Contacts between the two chains:
Residue G28 in protein 2 interacts with residue P5 in protein 1 (closest heavy-atom distance 3.8 Å).
Residue K205 in protein 2 interacts with residue V16 in protein 1 (closest heavy-atom distance 3.1 Å).
Residue Q231 in protein 2 interacts with residue D9 in protein 1 (closest heavy-atom distance 4.4 Å).
Residue R197 in protein 2 is in contact with residue D9 in protein 1 (closest heavy-atom distance 4.9 Å).
Residue L194 in protein 2 is in contact with residue M13 in protein 1 (closest heavy-atom distance 3.7 Å).
Residue L204 in protein 2 interacts with residue P15 in protein 1 (closest heavy-atom distance 3.5 Å).
Residue S29 in protein 2 is in contact with residue T7 in protein 1 (closest heavy-atom distance 4.6 Å).
Residue L194 in protein 2 contacts residue F10 in protein 1 (closest heavy-atom distance 3.3 Å).
Residue S203 in protein 2 interacts with residue P15 in protein 1 (closest heavy-atom distance 4.9 Å).
Residue G207 in protein 2 interacts with residue P15 in protein 1 (closest heavy-atom distance 3.6 Å).
Residue G190 in protein 2 interacts with residue S14 in protein 1 (closest heavy-atom distance 4.2 Å).
Residue L193 in protein 2 interacts with residue M13 in protein 1 (closest heavy-atom distance 4.9 Å).
Residue V196 in protein 2 contacts residue M13 in protein 1 (closest heavy-atom distance 3.7 Å).
Residue S203 in protein 2 is in contact with residue M13 in protein 1 (closest heavy-atom distance 4.9 Å).
Residue K108 in protein 2 contacts residue A6 in protein 1 (closest heavy-atom distance 4.7 Å).
Residue V196 in protein 2 is in contact with residue D9 in protein 1 (closest heavy-atom distance 4.0 Å).
Residue E239 in protein 2 contacts residue M11 in protein 1 (closest heavy-atom distance 4.2 Å).
Residue D155 in protein 2 interacts with residue F10 in protein 1 (closest heavy-atom distance 3.8 Å).
Residue K205 in protein 2 contacts residue P15 in protein 1 (closest heavy-atom distance 3.0 Å).
Residue L204 in protein 2 contacts residue V16 in protein 1 (closest heavy-atom distance 3.3 Å).
Residue P195 in protein 2 interacts with residue D9 in protein 1 (closest heavy-atom distance 3.3 Å).
Residue G192 in protein 2 is in contact with residue M13 in protein 1 (closest heavy-atom distance 2.9 Å).
Residue L193 in protein 2 is in contact with residue N12 in protein 1 (closest heavy-atom distance 3.5 Å).
Residue K191 in protein 2 interacts with residue M13 in protein 1 (closest heavy-atom distance 3.0 Å).
Residue L242 in protein 2 interacts with residue M11 in protein 1 (closest heavy-atom distance 4.1 Å).
Residue N238 in protein 2 interacts with residue G8 in protein 1 (closest heavy-atom distance 4.8 Å).
Residue G190 in protein 2 interacts with residue M13 in protein 1 (closest heavy-atom distance 3.9 Å).
Residue M176 in protein 2 interacts with residue F10 in protein 1 (closest heavy-atom distance 3.2 Å).
Residue P195 in protein 2 contacts residue F10 in protein 1 (closest heavy-atom distance 4.1 Å).
Residue Q27 in protein 2 is in contact with residue L4 in protein 1 (closest heavy-atom distance 4.4 Å).
Residue V196 in protein 2 interacts with residue M11 in protein 1 (closest heavy-atom distance 3.9 Å).
Residue L194 in protein 2 is in contact with residue N12 in protein 1 (closest heavy-atom distance 4.9 Å).
Residue L194 in protein 2 interacts with residue M11 in protein 1 (closest heavy-atom distance 3.0 Å).
Residue G190 in protein 2 contacts residue P15 in protein 1 (closest heavy-atom distance 4.5 Å).
Residue L194 in protein 2 contacts residue D9 in protein 1 (closest heavy-atom distance 3.7 Å).
Residue M246 in protein 2 contacts residue V16 in protein 1 (closest heavy-atom distance 3.4 Å).
Residue R159 in protein 2 contacts residue F10 in protein 1 (closest heavy-atom distance 3.9 Å).
Residue L193 in protein 2 is in contact with residue F10 in protein 1 (closest heavy-atom distance 3.9 Å).
Residue G192 in protein 2 contacts residue N12 in protein 1 (closest heavy-atom distance 3.4 Å).
Residue W198 in protein 2 is in contact with residue D9 in protein 1 (closest heavy-atom distance 3.6 Å).
Residue Q27 in protein 2 interacts with residue P5 in protein 1 (closest heavy-atom distance 2.9 Å).
Residue L193 in protein 2 interacts with residue M11 in protein 1 (closest heavy-atom distance 3.6 Å).
Residue G189 in protein 2 contacts residue S14 in protein 1 (closest heavy-atom distance 4.3 Å).
Residue L242 in protein 2 is in contact with residue V16 in protein 1 (closest heavy-atom distance 4.3 Å).
Residue L204 in protein 2 interacts with residue M13 in protein 1 (closest heavy-atom distance 4.1 Å).
Residue S29 in protein 2 interacts with residue P5 in protein 1 (closest heavy-atom distance 4.1 Å).
Residue L204 in protein 2 interacts with residue S14 in protein 1 (closest heavy-atom distance 4.8 Å).
Residue R159 in protein 2 interacts with residue D9 in protein 1 (closest heavy-atom distance 3.1 Å).
Residue K191 in protein 2 contacts residue S14 in protein 1 (closest heavy-atom distance 4.2 Å).
Residue K191 in protein 2 contacts residue N12 in protein 1 (closest heavy-atom distance 3.5 Å).
Residue K108 in protein 2 contacts residue D9 in protein 1 (closest heavy-atom distance 3.5 Å).
Residue G192 in protein 2 interacts with residue M11 in protein 1 (closest heavy-atom distance 3.2 Å).
Residue N238 in protein 2 contacts residue F10 in protein 1 (closest heavy-atom distance 4.7 Å).
Residue K188 in protein 2 interacts with residue P15 in protein 1 (closest heavy-atom distance 3.6 Å).
Residue G189 in protein 2 contacts residue P15 in protein 1 (closest heavy-atom distance 3.8 Å).
Residue N238 in protein 2 contacts residue M11 in protein 1 (closest heavy-atom distance 3.6 Å).
Residue D206 in protein 2 is in contact with residue P15 in protein 1 (closest heavy-atom distance 3.7 Å).
Residue R159 in protein 2 is in contact with residue A6 in protein 1 (closest heavy-atom distance 4.4 Å).
Residue L242 in protein 2 interacts with residue M13 in protein 1 (closest heavy-atom distance 4.1 Å).

Sequence of protein 2:
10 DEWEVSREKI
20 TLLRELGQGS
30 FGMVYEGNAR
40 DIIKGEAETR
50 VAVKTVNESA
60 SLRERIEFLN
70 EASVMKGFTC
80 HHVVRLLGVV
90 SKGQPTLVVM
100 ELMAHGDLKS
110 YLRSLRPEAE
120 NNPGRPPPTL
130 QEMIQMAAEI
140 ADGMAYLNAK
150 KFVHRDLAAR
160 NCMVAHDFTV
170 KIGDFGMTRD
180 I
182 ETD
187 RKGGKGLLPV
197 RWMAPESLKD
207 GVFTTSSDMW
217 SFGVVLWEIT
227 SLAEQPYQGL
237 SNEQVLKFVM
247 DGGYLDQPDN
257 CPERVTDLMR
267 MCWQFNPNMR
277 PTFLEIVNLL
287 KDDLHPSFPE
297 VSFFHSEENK

This data describes a binding interaction between two proteins.

Sequence of protein 1:
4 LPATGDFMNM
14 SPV